These two protein chains interact to form a complex.

Sequence of chain A:
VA

Sequence of chain B:
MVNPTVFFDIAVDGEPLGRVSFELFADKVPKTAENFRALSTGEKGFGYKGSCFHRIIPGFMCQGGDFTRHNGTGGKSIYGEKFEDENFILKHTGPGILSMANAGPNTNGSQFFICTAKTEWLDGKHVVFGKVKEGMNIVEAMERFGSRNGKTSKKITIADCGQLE

Interface contacts:
Residue T73 in chain B contacts residue V9 in chain A (closest heavy-atom distance 4.8 Å).
Residue E81 in chain B is in contact with residue A11 in chain A (closest heavy-atom distance 3.0 Å).